The following describes two proteins that form a bound complex.

Residue-level contacts at the interface:
Residue E345 in protein 2 interacts with residue Y25 in protein 1 (closest heavy-atom distance 3.4 Å).
Residue Y346 in protein 2 contacts residue N27 in protein 1 (closest heavy-atom distance 3.7 Å).
Residue M351 in protein 2 contacts residue F14 in protein 1 (closest heavy-atom distance 4.4 Å).
Residue E350 in protein 2 interacts with residue F36 in protein 1 (closest heavy-atom distance 4.1 Å).
Residue D277 in protein 2 is in contact with residue F20 in protein 1 (closest heavy-atom distance 3.6 Å).
Residue K279 in protein 2 contacts residue F37 in protein 1 (closest heavy-atom distance 4.6 Å).
Residue P274 in protein 2 contacts residue G18 in protein 1 (closest heavy-atom distance 4.2 Å).
Residue R303 in protein 2 interacts with residue R30 in protein 1 (closest heavy-atom distance 4.9 Å).
Residue G276 in protein 2 contacts residue K16 in protein 1 (closest heavy-atom distance 4.8 Å).
Residue P274 in protein 2 is in contact with residue K16 in protein 1 (closest heavy-atom distance 3.5 Å).
Residue L58 in protein 2 interacts with residue A19 in protein 1 (closest heavy-atom distance 3.8 Å).
Residue F57 in protein 2 interacts with residue A19 in protein 1 (closest heavy-atom distance 4.2 Å).
Residue D343 in protein 2 contacts residue S29 in protein 1 (closest heavy-atom distance 2.9 Å).
Residue P274 in protein 2 interacts with residue A19 in protein 1 (closest heavy-atom distance 3.5 Å).
Residue E345 in protein 2 interacts with residue D10 in protein 1 (closest heavy-atom distance 3.8 Å).
Residue C278 in protein 2 contacts residue F37 in protein 1 (closest heavy-atom distance 4.2 Å).
Residue C347 in protein 2 interacts with residue R30 in protein 1 (closest heavy-atom distance 4.5 Å).
Residue E345 in protein 2 is in contact with residue F26 in protein 1 (closest heavy-atom distance 3.8 Å).
Residue P60 in protein 2 is in contact with residue K16 in protein 1 (closest heavy-atom distance 4.1 Å).
Residue V348 in protein 2 contacts residue Y25 in protein 1 (closest heavy-atom distance 5.0 Å).
Residue H61 in protein 2 contacts residue K16 in protein 1 (closest heavy-atom distance 4.0 Å).
Residue D277 in protein 2 contacts residue F13 in protein 1 (closest heavy-atom distance 4.9 Å).
Residue F57 in protein 2 interacts with residue G18 in protein 1 (closest heavy-atom distance 4.9 Å).
Residue E345 in protein 2 contacts residue E9 in protein 1 (closest heavy-atom distance 4.7 Å).
Residue P273 in protein 2 contacts residue V21 in protein 1 (closest heavy-atom distance 4.7 Å).
Residue Y59 in protein 2 is in contact with residue K16 in protein 1 (closest heavy-atom distance 3.1 Å).
Residue D277 in protein 2 contacts residue F14 in protein 1 (closest heavy-atom distance 3.2 Å).
Residue E350 in protein 2 interacts with residue F14 in protein 1 (closest heavy-atom distance 4.7 Å).
Residue E345 in protein 2 contacts residue R28 in protein 1 (closest heavy-atom distance 2.6 Å).
Residue E345 in protein 2 is in contact with residue S29 in protein 1 (closest heavy-atom distance 3.5 Å).
Residue W275 in protein 2 interacts with residue K16 in protein 1 (closest heavy-atom distance 2.8 Å).
Residue W275 in protein 2 contacts residue F20 in protein 1 (closest heavy-atom distance 3.6 Å).
Residue Y346 in protein 2 contacts residue S29 in protein 1 (closest heavy-atom distance 3.4 Å).
Residue G276 in protein 2 interacts with residue F20 in protein 1 (closest heavy-atom distance 3.4 Å).
Residue C300 in protein 2 contacts residue R30 in protein 1 (closest heavy-atom distance 4.0 Å).
Residue E307 in protein 2 interacts with residue R30 in protein 1 (closest heavy-atom distance 4.9 Å).
Residue V348 in protein 2 interacts with residue F14 in protein 1 (closest heavy-atom distance 4.2 Å).
Residue P273 in protein 2 contacts residue F20 in protein 1 (closest heavy-atom distance 3.2 Å).
Residue L58 in protein 2 contacts residue C17 in protein 1 (closest heavy-atom distance 3.8 Å).
Residue P273 in protein 2 interacts with residue F37 in protein 1 (closest heavy-atom distance 3.7 Å).
Residue E345 in protein 2 is in contact with residue P11 in protein 1 (closest heavy-atom distance 4.4 Å).
Residue C349 in protein 2 interacts with residue F14 in protein 1 (closest heavy-atom distance 3.8 Å).
Residue E350 in protein 2 interacts with residue F37 in protein 1 (closest heavy-atom distance 3.4 Å).
Residue E345 in protein 2 is in contact with residue N27 in protein 1 (closest heavy-atom distance 2.9 Å).
Residue Y346 in protein 2 is in contact with residue R30 in protein 1 (closest heavy-atom distance 3.0 Å).
Residue D277 in protein 2 interacts with residue F37 in protein 1 (closest heavy-atom distance 3.2 Å).
Residue Y59 in protein 2 interacts with residue A19 in protein 1 (closest heavy-atom distance 3.7 Å).
Residue P274 in protein 2 is in contact with residue F20 in protein 1 (closest heavy-atom distance 2.9 Å).
Residue L58 in protein 2 is in contact with residue G18 in protein 1 (closest heavy-atom distance 3.4 Å).
Residue E350 in protein 2 interacts with residue H35 in protein 1 (closest heavy-atom distance 3.0 Å).
Residue L58 in protein 2 contacts residue K16 in protein 1 (closest heavy-atom distance 3.0 Å).
Residue V348 in protein 2 interacts with residue F13 in protein 1 (closest heavy-atom distance 3.9 Å).

Sequence of protein 2:
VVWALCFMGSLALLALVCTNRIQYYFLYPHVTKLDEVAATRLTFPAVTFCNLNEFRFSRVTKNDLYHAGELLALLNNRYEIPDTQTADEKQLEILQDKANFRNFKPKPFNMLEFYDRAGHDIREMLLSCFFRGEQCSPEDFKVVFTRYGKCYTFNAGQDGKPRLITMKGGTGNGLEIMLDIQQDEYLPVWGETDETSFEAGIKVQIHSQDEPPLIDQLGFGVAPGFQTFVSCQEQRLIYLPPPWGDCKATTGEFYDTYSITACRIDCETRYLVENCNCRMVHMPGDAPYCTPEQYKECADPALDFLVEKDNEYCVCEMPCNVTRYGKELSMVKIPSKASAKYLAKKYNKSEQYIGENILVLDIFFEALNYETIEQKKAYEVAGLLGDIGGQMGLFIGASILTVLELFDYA

Sequence of protein 1:
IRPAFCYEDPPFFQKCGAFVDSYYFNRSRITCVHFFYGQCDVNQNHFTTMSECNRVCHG